Residue-level contacts at the interface:
Residue K690 in chain A contacts residue R3 in chain B (closest heavy-atom distance 3.8 Å).
Residue W759 in chain A is in contact with residue F6 in chain B (closest heavy-atom distance 4.0 Å).
Residue Y792 in chain A is in contact with residue L2 in chain B (closest heavy-atom distance 3.1 Å).
Residue R165 in chain A contacts residue R3 in chain B (closest heavy-atom distance 3.2 Å).
Residue Y792 in chain A is in contact with residue S1 in chain B (closest heavy-atom distance 3.2 Å).
Residue Y674 in chain A interacts with residue R3 in chain B (closest heavy-atom distance 3.9 Å).
Residue R873 in chain A contacts residue L5 in chain B (closest heavy-atom distance 3.6 Å).
Residue I872 in chain A contacts residue F6 in chain B (closest heavy-atom distance 3.6 Å).
Residue R873 in chain A is in contact with residue E7 in chain B (closest heavy-atom distance 4.2 Å).
Residue G167 in chain A interacts with residue L5 in chain B (closest heavy-atom distance 4.8 Å).
Residue R74 in chain A contacts residue R10 in chain B (closest heavy-atom distance 4.5 Å).
Residue S760 in chain A interacts with residue F4 in chain B (closest heavy-atom distance 3.8 Å).
Residue H870 in chain A is in contact with residue L2 in chain B (closest heavy-atom distance 4.5 Å).
Residue I872 in chain A contacts residue G8 in chain B (closest heavy-atom distance 3.2 Å).
Residue R873 in chain A interacts with residue G8 in chain B (closest heavy-atom distance 3.2 Å).
Residue Q678 in chain A contacts residue S1 in chain B (closest heavy-atom distance 3.9 Å).
Residue G167 in chain A is in contact with residue E7 in chain B (closest heavy-atom distance 3.5 Å).
Residue A784 in chain A contacts residue F4 in chain B (closest heavy-atom distance 4.0 Å).
Residue N840 in chain A interacts with residue S1 in chain B (closest heavy-atom distance 3.0 Å).
Residue R869 in chain A contacts residue F4 in chain B (closest heavy-atom distance 4.0 Å).
Residue V679 in chain A interacts with residue R3 in chain B (closest heavy-atom distance 3.6 Å).
Residue P875 in chain A contacts residue R10 in chain B (closest heavy-atom distance 3.8 Å).
Residue E879 in chain A interacts with residue R10 in chain B (closest heavy-atom distance 2.6 Å).
Residue R165 in chain A is in contact with residue L5 in chain B (closest heavy-atom distance 3.2 Å).
Residue H870 in chain A contacts residue S1 in chain B (closest heavy-atom distance 4.7 Å).
Residue S760 in chain A interacts with residue L2 in chain B (closest heavy-atom distance 2.9 Å).
Residue L681 in chain A interacts with residue R3 in chain B (closest heavy-atom distance 4.3 Å).
Residue V786 in chain A interacts with residue L2 in chain B (closest heavy-atom distance 3.3 Å).
Residue H870 in chain A interacts with residue F4 in chain B (closest heavy-atom distance 3.3 Å).
Residue Y796 in chain A contacts residue S1 in chain B (closest heavy-atom distance 3.8 Å).
Residue M81 in chain A contacts residue Q9 in chain B (closest heavy-atom distance 3.6 Å).
Residue I872 in chain A is in contact with residue E7 in chain B (closest heavy-atom distance 3.4 Å).
Residue Y881 in chain A interacts with residue F6 in chain B (closest heavy-atom distance 3.3 Å).
Residue Y761 in chain A contacts residue L2 in chain B (closest heavy-atom distance 3.5 Å).
Residue E280 in chain A contacts residue S1 in chain B (closest heavy-atom distance 2.8 Å).
Residue S760 in chain A interacts with residue R3 in chain B (closest heavy-atom distance 3.4 Å).
Residue Y796 in chain A contacts residue L2 in chain B (closest heavy-atom distance 3.7 Å).
Residue W789 in chain A is in contact with residue L2 in chain B (closest heavy-atom distance 3.5 Å).
Residue P875 in chain A is in contact with residue G8 in chain B (closest heavy-atom distance 3.9 Å).
Residue H870 in chain A is in contact with residue R3 in chain B (closest heavy-atom distance 3.6 Å).
Residue Y674 in chain A contacts residue L2 in chain B (closest heavy-atom distance 2.5 Å).
Residue R165 in chain A contacts residue S1 in chain B (closest heavy-atom distance 3.3 Å).
Residue H870 in chain A interacts with residue L5 in chain B (closest heavy-atom distance 3.8 Å).
Residue E281 in chain A contacts residue S1 in chain B (closest heavy-atom distance 2.8 Å).
Residue D838 in chain A interacts with residue F4 in chain B (closest heavy-atom distance 4.7 Å).
Residue Y691 in chain A is in contact with residue R3 in chain B (closest heavy-atom distance 3.5 Å).
Residue K690 in chain A is in contact with residue F4 in chain B (closest heavy-atom distance 4.7 Å).
Residue V841 in chain A is in contact with residue L2 in chain B (closest heavy-atom distance 4.7 Å).
Residue E876 in chain A contacts residue R10 in chain B (closest heavy-atom distance 3.3 Å).
Residue M81 in chain A is in contact with residue R10 in chain B (closest heavy-atom distance 3.4 Å).
Residue W759 in chain A interacts with residue L2 in chain B (closest heavy-atom distance 4.7 Å).
Residue I872 in chain A is in contact with residue F4 in chain B (closest heavy-atom distance 3.8 Å).
Residue I166 in chain A contacts residue L5 in chain B (closest heavy-atom distance 4.4 Å).
Residue P875 in chain A interacts with residue Q9 in chain B (closest heavy-atom distance 4.1 Å).
Residue S871 in chain A interacts with residue F4 in chain B (closest heavy-atom distance 3.2 Å).
Residue G878 in chain A contacts residue F6 in chain B (closest heavy-atom distance 4.5 Å).
Residue I872 in chain A contacts residue L5 in chain B (closest heavy-atom distance 3.1 Å).
Residue H77 in chain A interacts with residue R10 in chain B (closest heavy-atom distance 4.8 Å).
Residue W759 in chain A is in contact with residue F4 in chain B (closest heavy-atom distance 3.4 Å).
Residue S871 in chain A contacts residue L5 in chain B (closest heavy-atom distance 3.3 Å).

Sequence of chain A:
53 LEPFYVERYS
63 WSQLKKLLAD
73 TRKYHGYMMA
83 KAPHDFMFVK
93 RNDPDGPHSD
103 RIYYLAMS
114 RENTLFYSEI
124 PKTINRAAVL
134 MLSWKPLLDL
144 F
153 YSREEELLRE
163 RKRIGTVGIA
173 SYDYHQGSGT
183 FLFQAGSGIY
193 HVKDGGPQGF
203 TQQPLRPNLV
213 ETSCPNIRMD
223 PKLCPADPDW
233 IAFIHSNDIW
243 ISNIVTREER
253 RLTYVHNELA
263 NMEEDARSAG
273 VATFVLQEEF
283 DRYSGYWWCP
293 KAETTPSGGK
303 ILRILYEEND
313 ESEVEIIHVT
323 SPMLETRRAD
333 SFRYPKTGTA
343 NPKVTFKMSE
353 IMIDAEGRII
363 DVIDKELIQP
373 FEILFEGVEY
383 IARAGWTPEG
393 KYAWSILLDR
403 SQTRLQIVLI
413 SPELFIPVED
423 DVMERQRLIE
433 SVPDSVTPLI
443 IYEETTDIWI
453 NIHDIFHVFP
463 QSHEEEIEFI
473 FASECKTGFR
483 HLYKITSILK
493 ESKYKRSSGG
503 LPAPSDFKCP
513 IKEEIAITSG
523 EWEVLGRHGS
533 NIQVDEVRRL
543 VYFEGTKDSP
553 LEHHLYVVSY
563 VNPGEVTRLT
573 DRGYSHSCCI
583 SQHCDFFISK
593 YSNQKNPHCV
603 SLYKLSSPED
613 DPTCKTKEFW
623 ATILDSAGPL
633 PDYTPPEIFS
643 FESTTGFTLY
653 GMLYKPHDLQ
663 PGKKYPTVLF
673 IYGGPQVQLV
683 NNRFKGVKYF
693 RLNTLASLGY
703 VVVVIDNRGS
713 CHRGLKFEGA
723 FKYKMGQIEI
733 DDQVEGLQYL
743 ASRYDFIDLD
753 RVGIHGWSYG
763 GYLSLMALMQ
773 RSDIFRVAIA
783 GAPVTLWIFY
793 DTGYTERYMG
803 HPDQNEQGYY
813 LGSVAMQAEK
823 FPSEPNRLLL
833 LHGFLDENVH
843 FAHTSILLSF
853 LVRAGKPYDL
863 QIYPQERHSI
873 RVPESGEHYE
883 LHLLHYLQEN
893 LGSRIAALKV

Sequence of chain B:
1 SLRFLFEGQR

These two protein chains interact to form a complex.